Contacts between the two chains:
Residue V35 in protein 2 interacts with residue V35 in protein 1 (closest heavy-atom distance 3.8 Å).
Residue L14 in protein 2 interacts with residue L14 in protein 1 (closest heavy-atom distance 3.6 Å).
Residue V21 in protein 2 contacts residue A20 in protein 1 (closest heavy-atom distance 4.3 Å).
Residue V35 in protein 2 contacts residue K34 in protein 1 (closest heavy-atom distance 4.5 Å).
Residue V28 in protein 2 contacts residue L31 in protein 1 (closest heavy-atom distance 4.3 Å).
Residue K39 in protein 2 contacts residue K34 in protein 1 (closest heavy-atom distance 3.2 Å).
Residue V28 in protein 2 is in contact with residue V28 in protein 1 (closest heavy-atom distance 3.8 Å).
Residue V28 in protein 2 interacts with residue L24 in protein 1 (closest heavy-atom distance 4.1 Å).
Residue V21 in protein 2 is in contact with residue V21 in protein 1 (closest heavy-atom distance 3.8 Å).
Residue T32 in protein 2 contacts residue L31 in protein 1 (closest heavy-atom distance 3.6 Å).
Residue L3 in protein 2 interacts with residue L3 in protein 1 (closest heavy-atom distance 3.9 Å).
Residue L14 in protein 2 contacts residue T17 in protein 1 (closest heavy-atom distance 3.9 Å).
Residue T17 in protein 2 is in contact with residue T17 in protein 1 (closest heavy-atom distance 4.1 Å).
Residue K11 in protein 2 contacts residue I10 in protein 1 (closest heavy-atom distance 4.6 Å).
Residue V7 in protein 2 interacts with residue V7 in protein 1 (closest heavy-atom distance 4.2 Å).
Residue V35 in protein 2 contacts residue L31 in protein 1 (closest heavy-atom distance 4.0 Å).
Residue I10 in protein 2 contacts residue I10 in protein 1 (closest heavy-atom distance 3.7 Å).
Residue D43 in protein 2 contacts residue Y41 in protein 1 (closest heavy-atom distance 3.6 Å).
Residue V35 in protein 2 is in contact with residue L38 in protein 1 (closest heavy-atom distance 4.0 Å).
Residue V7 in protein 2 is in contact with residue E6 in protein 1 (closest heavy-atom distance 4.2 Å).
Residue L24 in protein 2 is in contact with residue L24 in protein 1 (closest heavy-atom distance 4.0 Å).
Residue L14 in protein 2 contacts residue A13 in protein 1 (closest heavy-atom distance 4.0 Å).
Residue V7 in protein 2 is in contact with residue I10 in protein 1 (closest heavy-atom distance 3.7 Å).
Residue K39 in protein 2 is in contact with residue L38 in protein 1 (closest heavy-atom distance 4.0 Å).
Residue N18 in protein 2 interacts with residue T17 in protein 1 (closest heavy-atom distance 2.6 Å).
Residue S25 in protein 2 interacts with residue L24 in protein 1 (closest heavy-atom distance 4.0 Å).
Residue L31 in protein 2 interacts with residue L31 in protein 1 (closest heavy-atom distance 4.0 Å).
Residue E4 in protein 2 interacts with residue L3 in protein 1 (closest heavy-atom distance 4.1 Å).
Residue V21 in protein 2 interacts with residue L24 in protein 1 (closest heavy-atom distance 4.0 Å).
Residue L14 in protein 2 contacts residue I10 in protein 1 (closest heavy-atom distance 4.3 Å).
Residue V21 in protein 2 interacts with residue T17 in protein 1 (closest heavy-atom distance 4.7 Å).
Residue I42 in protein 2 contacts residue Y41 in protein 1 (closest heavy-atom distance 4.8 Å).
Residue L38 in protein 2 contacts residue L38 in protein 1 (closest heavy-atom distance 5.0 Å).
Residue V7 in protein 2 interacts with residue L3 in protein 1 (closest heavy-atom distance 4.0 Å).

Sequence of protein 1:
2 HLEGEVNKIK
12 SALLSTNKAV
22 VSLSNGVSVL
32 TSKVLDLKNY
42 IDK

Sequence of protein 2:
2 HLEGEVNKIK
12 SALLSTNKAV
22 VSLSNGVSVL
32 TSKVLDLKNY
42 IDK

These two protein chains interact to form a complex.